This data describes a binding interaction between two proteins.

Sequence of the first protein:
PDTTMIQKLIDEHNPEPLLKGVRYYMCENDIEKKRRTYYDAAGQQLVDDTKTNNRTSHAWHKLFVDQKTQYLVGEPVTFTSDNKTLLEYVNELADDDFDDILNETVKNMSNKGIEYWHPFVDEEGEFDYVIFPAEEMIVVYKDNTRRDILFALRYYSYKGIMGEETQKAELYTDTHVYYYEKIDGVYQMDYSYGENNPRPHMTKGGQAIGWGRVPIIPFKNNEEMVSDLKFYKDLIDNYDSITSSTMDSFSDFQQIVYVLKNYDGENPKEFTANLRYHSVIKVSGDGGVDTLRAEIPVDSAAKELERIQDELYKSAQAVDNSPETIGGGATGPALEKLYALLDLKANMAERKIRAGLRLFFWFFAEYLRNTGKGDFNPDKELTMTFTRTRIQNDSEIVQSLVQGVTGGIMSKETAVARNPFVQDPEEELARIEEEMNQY

Sequence of the second protein:
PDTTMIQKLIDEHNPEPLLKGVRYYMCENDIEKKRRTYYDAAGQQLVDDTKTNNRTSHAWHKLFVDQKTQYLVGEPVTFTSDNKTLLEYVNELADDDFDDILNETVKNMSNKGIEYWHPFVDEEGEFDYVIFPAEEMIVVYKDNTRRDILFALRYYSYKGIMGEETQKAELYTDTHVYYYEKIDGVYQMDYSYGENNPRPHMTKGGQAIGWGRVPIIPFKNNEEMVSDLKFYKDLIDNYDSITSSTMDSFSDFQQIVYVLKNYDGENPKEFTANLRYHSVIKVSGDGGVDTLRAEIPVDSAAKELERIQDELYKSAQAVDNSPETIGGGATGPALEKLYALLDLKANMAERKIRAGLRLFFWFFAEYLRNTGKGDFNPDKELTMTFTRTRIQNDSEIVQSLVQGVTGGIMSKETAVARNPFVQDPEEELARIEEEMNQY

Contacts between the two chains:
Residue Y286 in the second protein is in contact with residue K310 in the first protein (closest heavy-atom distance 2.5 Å).
Residue A329 in the second protein interacts with residue D327 in the first protein (closest heavy-atom distance 2.5 Å).
Residue E339 in the second protein contacts residue K331 in the first protein (closest heavy-atom distance 2.6 Å).
Residue E424 in the second protein interacts with residue Q427 in the first protein (closest heavy-atom distance 2.2 Å).
Residue M253 in the second protein interacts with residue Y53 in the first protein (closest heavy-atom distance 2.6 Å).
Residue E339 in the second protein interacts with residue Q337 in the first protein (closest heavy-atom distance 2.2 Å).
Residue R335 in the second protein interacts with residue A329 in the first protein (closest heavy-atom distance 2.7 Å).
Residue R379 in the second protein interacts with residue D94 in the first protein (closest heavy-atom distance 2.6 Å).
Residue V254 in the second protein interacts with residue L91 in the first protein (closest heavy-atom distance 2.4 Å).
Residue E252 in the second protein contacts residue K90 in the first protein (closest heavy-atom distance 1.9 Å).
Residue M253 in the second protein contacts residue A87 in the first protein (closest heavy-atom distance 2.4 Å).
Residue E252 in the second protein is in contact with residue H89 in the first protein (closest heavy-atom distance 1.8 Å).
Residue K408 in the second protein is in contact with residue E120 in the first protein (closest heavy-atom distance 2.7 Å).
Residue R335 in the second protein interacts with residue E334 in the first protein (closest heavy-atom distance 2.0 Å).
Residue S343 in the second protein interacts with residue Q337 in the first protein (closest heavy-atom distance 1.4 Å).
Residue E339 in the second protein is in contact with residue A330 in the first protein (closest heavy-atom distance 2.5 Å).
Residue I419 in the second protein interacts with residue V426 in the first protein (closest heavy-atom distance 2.0 Å).
Residue E441 in the second protein interacts with residue E462 in the first protein (closest heavy-atom distance 2.2 Å).
Residue D338 in the second protein interacts with residue E334 in the first protein (closest heavy-atom distance 1.9 Å).
Residue E364 in the second protein is in contact with residue L366 in the first protein (closest heavy-atom distance 2.6 Å).
Residue I460 in the second protein contacts residue Y467 in the first protein (closest heavy-atom distance 2.0 Å).
Residue F259 in the second protein contacts residue W88 in the first protein (closest heavy-atom distance 2.7 Å).
Residue D68 in the second protein contacts residue T300 in the first protein (closest heavy-atom distance 2.0 Å).
Residue Q345 in the second protein contacts residue Y267 in the first protein (closest heavy-atom distance 2.3 Å).
Residue R335 in the second protein interacts with residue K331 in the first protein (closest heavy-atom distance 0.6 Å).
Residue P453 in the second protein is in contact with residue Y467 in the first protein (closest heavy-atom distance 1.8 Å).
Residue V254 in the second protein is in contact with residue K90 in the first protein (closest heavy-atom distance 2.0 Å).
Residue R382 in the second protein is in contact with residue Q98 in the first protein (closest heavy-atom distance 2.5 Å).
Residue R379 in the second protein contacts residue Q95 in the first protein (closest heavy-atom distance 2.7 Å).
Residue E339 in the second protein contacts residue R335 in the first protein (closest heavy-atom distance 2.6 Å).
Residue L340 in the second protein contacts residue F278 in the first protein (closest heavy-atom distance 2.6 Å).
Residue E332 in the second protein is in contact with residue D327 in the first protein (closest heavy-atom distance 0.5 Å).
Residue I336 in the second protein contacts residue A330 in the first protein (closest heavy-atom distance 1.9 Å).
Residue N375 in the second protein contacts residue Q95 in the first protein (closest heavy-atom distance 2.5 Å).
Residue L457 in the second protein contacts residue Y467 in the first protein (closest heavy-atom distance 2.0 Å).
Residue T442 in the second protein is in contact with residue R459 in the first protein (closest heavy-atom distance 1.9 Å).
Residue E456 in the second protein interacts with residue Y467 in the first protein (closest heavy-atom distance 2.0 Å).
Residue E252 in the second protein contacts residue V93 in the first protein (closest heavy-atom distance 2.6 Å).
Residue L37 in the second protein is in contact with residue I189 in the first protein (closest heavy-atom distance 2.6 Å).
Residue Y66 in the second protein contacts residue R304 in the first protein (closest heavy-atom distance 2.6 Å).
Residue R335 in the second protein is in contact with residue A330 in the first protein (closest heavy-atom distance 0.8 Å).
Residue N266 in the second protein interacts with residue T271 in the first protein (closest heavy-atom distance 2.3 Å).
Residue E339 in the second protein interacts with residue L333 in the first protein (closest heavy-atom distance 2.4 Å).
Residue K61 in the second protein is in contact with residue Q283 in the first protein (closest heavy-atom distance 2.3 Å).
Residue D262 in the second protein contacts residue H86 in the first protein (closest heavy-atom distance 2.6 Å).
Residue K289 in the second protein contacts residue V311 in the first protein (closest heavy-atom distance 2.7 Å).
Residue I460 in the second protein contacts residue Q466 in the first protein (closest heavy-atom distance 2.5 Å).
Residue E332 in the second protein contacts residue S328 in the first protein (closest heavy-atom distance 1.1 Å).
Residue R335 in the second protein contacts residue D327 in the first protein (closest heavy-atom distance 2.2 Å).
Residue K258 in the second protein is in contact with residue A87 in the first protein (closest heavy-atom distance 2.5 Å).
Residue I354 in the second protein interacts with residue T353 in the first protein (closest heavy-atom distance 2.2 Å).
Residue Q345 in the second protein is in contact with residue Y341 in the first protein (closest heavy-atom distance 2.2 Å).
Residue R64 in the second protein contacts residue R321 in the first protein (closest heavy-atom distance 2.1 Å).
Residue E339 in the second protein contacts residue E334 in the first protein (closest heavy-atom distance 1.1 Å).
Residue V287 in the second protein is in contact with residue I309 in the first protein (closest heavy-atom distance 2.1 Å).
Residue E378 in the second protein contacts residue Q98 in the first protein (closest heavy-atom distance 2.0 Å).
Residue I437 in the second protein interacts with residue Q466 in the first protein (closest heavy-atom distance 1.7 Å).
Residue Y67 in the second protein is in contact with residue I284 in the first protein (closest heavy-atom distance 2.5 Å).
Residue P453 in the second protein contacts residue E462 in the first protein (closest heavy-atom distance 2.7 Å).
Residue N250 in the second protein contacts residue Y53 in the first protein (closest heavy-atom distance 1.8 Å).